Sequence of the first protein:
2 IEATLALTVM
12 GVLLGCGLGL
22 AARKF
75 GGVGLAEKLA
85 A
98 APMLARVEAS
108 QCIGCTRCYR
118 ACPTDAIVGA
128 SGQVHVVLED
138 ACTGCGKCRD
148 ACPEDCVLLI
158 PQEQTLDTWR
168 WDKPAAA

Sequence of the second protein:
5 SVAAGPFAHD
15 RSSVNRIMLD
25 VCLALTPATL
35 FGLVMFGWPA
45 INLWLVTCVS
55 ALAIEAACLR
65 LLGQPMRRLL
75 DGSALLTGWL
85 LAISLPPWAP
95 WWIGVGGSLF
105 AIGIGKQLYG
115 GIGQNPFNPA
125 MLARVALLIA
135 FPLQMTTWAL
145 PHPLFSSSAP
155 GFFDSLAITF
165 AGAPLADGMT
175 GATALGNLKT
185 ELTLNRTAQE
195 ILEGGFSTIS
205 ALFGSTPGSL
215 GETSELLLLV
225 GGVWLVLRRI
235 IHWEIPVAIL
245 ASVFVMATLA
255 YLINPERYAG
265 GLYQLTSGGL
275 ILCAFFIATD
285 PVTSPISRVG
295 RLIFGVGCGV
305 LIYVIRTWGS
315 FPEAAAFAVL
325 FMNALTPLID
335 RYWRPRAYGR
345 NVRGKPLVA

Interface contacts:
Residue S5 in the second protein interacts with residue D169 in the first protein (closest heavy-atom distance 3.7 Å).
Residue V6 in the second protein interacts with residue W168 in the first protein (closest heavy-atom distance 3.7 Å).
Residue A7 in the second protein contacts residue W168 in the first protein (closest heavy-atom distance 4.0 Å).
Residue V6 in the second protein is in contact with residue W166 in the first protein (closest heavy-atom distance 4.1 Å).
Residue R72 in the second protein is in contact with residue A174 in the first protein (closest heavy-atom distance 2.6 Å).
Residue V6 in the second protein is in contact with residue D169 in the first protein (closest heavy-atom distance 4.2 Å).
Residue A8 in the second protein contacts residue W168 in the first protein (closest heavy-atom distance 3.6 Å).

These two protein chains interact to form a complex.